Interface contacts:
Residue H76 in protein 2 contacts residue F7 in protein 1 (closest heavy-atom distance 3.7 Å).
Residue V32 in protein 2 is in contact with residue K5 in protein 1 (closest heavy-atom distance 3.5 Å).
Residue F29 in protein 2 is in contact with residue V9 in protein 1 (closest heavy-atom distance 2.9 Å).
Residue D36 in protein 2 is in contact with residue N3 in protein 1 (closest heavy-atom distance 4.0 Å).
Residue G34 in protein 2 contacts residue Y4 in protein 1 (closest heavy-atom distance 4.3 Å).
Residue H76 in protein 2 is in contact with residue Y4 in protein 1 (closest heavy-atom distance 4.5 Å).
Residue F104 in protein 2 contacts residue Y4 in protein 1 (closest heavy-atom distance 4.3 Å).
Residue N30 in protein 2 is in contact with residue F7 in protein 1 (closest heavy-atom distance 3.2 Å).
Residue G34 in protein 2 interacts with residue N3 in protein 1 (closest heavy-atom distance 3.2 Å).
Residue I31 in protein 2 contacts residue V9 in protein 1 (closest heavy-atom distance 4.5 Å).
Residue G33 in protein 2 interacts with residue K5 in protein 1 (closest heavy-atom distance 3.4 Å).
Residue R22 in protein 2 contacts residue V9 in protein 1 (closest heavy-atom distance 4.5 Å).
Residue H76 in protein 2 interacts with residue N3 in protein 1 (closest heavy-atom distance 2.8 Å).
Residue L27 in protein 2 contacts residue V9 in protein 1 (closest heavy-atom distance 2.7 Å).
Residue S43 in protein 2 interacts with residue Q6 in protein 1 (closest heavy-atom distance 3.0 Å).
Residue F29 in protein 2 interacts with residue F7 in protein 1 (closest heavy-atom distance 4.1 Å).
Residue R103 in protein 2 is in contact with residue K2 in protein 1 (closest heavy-atom distance 3.7 Å).
Residue G33 in protein 2 is in contact with residue N3 in protein 1 (closest heavy-atom distance 4.1 Å).
Residue N30 in protein 2 contacts residue S8 in protein 1 (closest heavy-atom distance 2.9 Å).
Residue N30 in protein 2 contacts residue Q6 in protein 1 (closest heavy-atom distance 3.4 Å).
Residue G34 in protein 2 interacts with residue K2 in protein 1 (closest heavy-atom distance 3.1 Å).
Residue E35 in protein 2 contacts residue K2 in protein 1 (closest heavy-atom distance 3.1 Å).
Residue I31 in protein 2 interacts with residue F7 in protein 1 (closest heavy-atom distance 2.9 Å).
Residue I31 in protein 2 contacts residue Q6 in protein 1 (closest heavy-atom distance 3.3 Å).
Residue V32 in protein 2 is in contact with residue Y4 in protein 1 (closest heavy-atom distance 3.2 Å).
Residue E35 in protein 2 interacts with residue N3 in protein 1 (closest heavy-atom distance 3.8 Å).
Residue V32 in protein 2 contacts residue Q6 in protein 1 (closest heavy-atom distance 3.2 Å).
Residue H76 in protein 2 is in contact with residue K5 in protein 1 (closest heavy-atom distance 3.8 Å).
Residue F29 in protein 2 contacts residue S8 in protein 1 (closest heavy-atom distance 3.7 Å).
Residue G33 in protein 2 contacts residue Y4 in protein 1 (closest heavy-atom distance 3.5 Å).
Residue K84 in protein 2 interacts with residue S8 in protein 1 (closest heavy-atom distance 3.3 Å).
Residue K84 in protein 2 contacts residue V9 in protein 1 (closest heavy-atom distance 4.3 Å).
Residue G28 in protein 2 is in contact with residue V9 in protein 1 (closest heavy-atom distance 2.9 Å).
Residue G26 in protein 2 is in contact with residue V9 in protein 1 (closest heavy-atom distance 3.6 Å).
Residue A80 in protein 2 contacts residue F7 in protein 1 (closest heavy-atom distance 3.8 Å).
Residue N30 in protein 2 contacts residue V9 in protein 1 (closest heavy-atom distance 4.9 Å).
Residue A80 in protein 2 contacts residue V9 in protein 1 (closest heavy-atom distance 4.0 Å).
Residue E38 in protein 2 is in contact with residue K2 in protein 1 (closest heavy-atom distance 4.5 Å).
Residue L83 in protein 2 interacts with residue V9 in protein 1 (closest heavy-atom distance 4.1 Å).
Residue I31 in protein 2 contacts residue K5 in protein 1 (closest heavy-atom distance 3.8 Å).
Residue E77 in protein 2 is in contact with residue F7 in protein 1 (closest heavy-atom distance 3.7 Å).

Sequence of protein 1:
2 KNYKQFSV

Sequence of protein 2:
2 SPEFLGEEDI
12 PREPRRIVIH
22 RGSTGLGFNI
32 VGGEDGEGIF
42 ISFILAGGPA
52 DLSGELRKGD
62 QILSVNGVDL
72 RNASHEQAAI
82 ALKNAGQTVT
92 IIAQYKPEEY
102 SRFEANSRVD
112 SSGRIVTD

These two protein chains interact to form a complex.